Sequence of protein 1:
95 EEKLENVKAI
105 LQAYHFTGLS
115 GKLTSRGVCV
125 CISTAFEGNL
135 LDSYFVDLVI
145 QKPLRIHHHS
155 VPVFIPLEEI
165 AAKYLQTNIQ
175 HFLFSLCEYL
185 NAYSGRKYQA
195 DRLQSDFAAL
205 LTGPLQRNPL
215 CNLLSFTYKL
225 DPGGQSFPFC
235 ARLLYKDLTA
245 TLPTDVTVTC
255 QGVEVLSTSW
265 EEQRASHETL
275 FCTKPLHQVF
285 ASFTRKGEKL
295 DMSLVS

Interface contacts:
Residue Q157 in protein 2 contacts residue P160 in protein 1 (closest heavy-atom distance 3.6 Å).
Residue Q157 in protein 2 interacts with residue L161 in protein 1 (closest heavy-atom distance 3.1 Å).
Residue Y155 in protein 2 interacts with residue V157 in protein 1 (closest heavy-atom distance 4.3 Å).
Residue Q157 in protein 2 is in contact with residue N212 in protein 1 (closest heavy-atom distance 3.0 Å).
Residue D97 in protein 2 contacts residue L238 in protein 1 (closest heavy-atom distance 4.1 Å).
Residue P159 in protein 2 interacts with residue I164 in protein 1 (closest heavy-atom distance 3.5 Å).
Residue Q211 in protein 2 contacts residue H152 in protein 1 (closest heavy-atom distance 3.3 Å).
Residue K207 in protein 2 interacts with residue R149 in protein 1 (closest heavy-atom distance 2.9 Å).
Residue Q208 in protein 2 interacts with residue V155 in protein 1 (closest heavy-atom distance 3.7 Å).
Residue D97 in protein 2 is in contact with residue Y239 in protein 1 (closest heavy-atom distance 3.1 Å).
Residue F99 in protein 2 is in contact with residue L217 in protein 1 (closest heavy-atom distance 4.2 Å).
Residue L98 in protein 2 interacts with residue R236 in protein 1 (closest heavy-atom distance 4.0 Å).
Residue D97 in protein 2 contacts residue L217 in protein 1 (closest heavy-atom distance 3.4 Å).
Residue K90 in protein 2 is in contact with residue Y168 in protein 1 (closest heavy-atom distance 4.2 Å).
Residue Q157 in protein 2 contacts residue I164 in protein 1 (closest heavy-atom distance 3.2 Å).
Residue F99 in protein 2 interacts with residue N212 in protein 1 (closest heavy-atom distance 2.8 Å).
Residue Q157 in protein 2 is in contact with residue P213 in protein 1 (closest heavy-atom distance 3.2 Å).
Residue K207 in protein 2 is in contact with residue K167 in protein 1 (closest heavy-atom distance 3.4 Å).
Residue D97 in protein 2 contacts residue K240 in protein 1 (closest heavy-atom distance 3.0 Å).
Residue T158 in protein 2 is in contact with residue I164 in protein 1 (closest heavy-atom distance 4.3 Å).
Residue L98 in protein 2 contacts residue L217 in protein 1 (closest heavy-atom distance 3.5 Å).
Residue T158 in protein 2 interacts with residue V157 in protein 1 (closest heavy-atom distance 3.8 Å).
Residue Y209 in protein 2 is in contact with residue H152 in protein 1 (closest heavy-atom distance 3.0 Å).
Residue N129 in protein 2 interacts with residue I159 in protein 1 (closest heavy-atom distance 3.5 Å).
Residue D100 in protein 2 contacts residue Q210 in protein 1 (closest heavy-atom distance 2.9 Å).
Residue K207 in protein 2 contacts residue H153 in protein 1 (closest heavy-atom distance 2.8 Å).
Residue N129 in protein 2 is in contact with residue R211 in protein 1 (closest heavy-atom distance 3.3 Å).
Residue S156 in protein 2 contacts residue P213 in protein 1 (closest heavy-atom distance 3.4 Å).
Residue L98 in protein 2 interacts with residue L238 in protein 1 (closest heavy-atom distance 4.3 Å).
Residue D100 in protein 2 is in contact with residue S219 in protein 1 (closest heavy-atom distance 3.7 Å).
Residue K207 in protein 2 contacts residue H152 in protein 1 (closest heavy-atom distance 3.3 Å).
Residue F206 in protein 2 contacts residue H153 in protein 1 (closest heavy-atom distance 3.2 Å).
Residue D100 in protein 2 is in contact with residue N212 in protein 1 (closest heavy-atom distance 4.0 Å).
Residue K102 in protein 2 contacts residue Q210 in protein 1 (closest heavy-atom distance 3.4 Å).
Residue N129 in protein 2 contacts residue F158 in protein 1 (closest heavy-atom distance 3.1 Å).
Residue Q157 in protein 2 is in contact with residue N216 in protein 1 (closest heavy-atom distance 3.8 Å).
Residue Q211 in protein 2 is in contact with residue F139 in protein 1 (closest heavy-atom distance 4.0 Å).
Residue D97 in protein 2 contacts residue N216 in protein 1 (closest heavy-atom distance 3.4 Å).
Residue V96 in protein 2 contacts residue N216 in protein 1 (closest heavy-atom distance 3.5 Å).
Residue D100 in protein 2 interacts with residue R236 in protein 1 (closest heavy-atom distance 3.2 Å).
Residue Q208 in protein 2 interacts with residue V157 in protein 1 (closest heavy-atom distance 3.7 Å).
Residue D95 in protein 2 is in contact with residue L161 in protein 1 (closest heavy-atom distance 3.1 Å).
Residue N129 in protein 2 interacts with residue P213 in protein 1 (closest heavy-atom distance 4.1 Å).
Residue D95 in protein 2 is in contact with residue I164 in protein 1 (closest heavy-atom distance 4.3 Å).
Residue R330 in protein 2 contacts residue K167 in protein 1 (closest heavy-atom distance 3.5 Å).
Residue V205 in protein 2 is in contact with residue K167 in protein 1 (closest heavy-atom distance 3.8 Å).
Residue D100 in protein 2 contacts residue L217 in protein 1 (closest heavy-atom distance 3.1 Å).
Residue Q208 in protein 2 interacts with residue H153 in protein 1 (closest heavy-atom distance 3.3 Å).
Residue N328 in protein 2 contacts residue R149 in protein 1 (closest heavy-atom distance 3.5 Å).
Residue N328 in protein 2 interacts with residue H152 in protein 1 (closest heavy-atom distance 3.7 Å).
Residue T158 in protein 2 is in contact with residue P160 in protein 1 (closest heavy-atom distance 3.0 Å).
Residue M101 in protein 2 is in contact with residue Q210 in protein 1 (closest heavy-atom distance 2.9 Å).
Residue Q208 in protein 2 interacts with residue S154 in protein 1 (closest heavy-atom distance 3.7 Å).
Residue F206 in protein 2 contacts residue V157 in protein 1 (closest heavy-atom distance 3.6 Å).
Residue Y160 in protein 2 interacts with residue K167 in protein 1 (closest heavy-atom distance 4.0 Å).
Residue Q211 in protein 2 contacts residue S154 in protein 1 (closest heavy-atom distance 3.5 Å).
Residue Q211 in protein 2 interacts with residue H153 in protein 1 (closest heavy-atom distance 3.4 Å).
Residue N210 in protein 2 interacts with residue H152 in protein 1 (closest heavy-atom distance 3.2 Å).
Residue K102 in protein 2 contacts residue S219 in protein 1 (closest heavy-atom distance 4.1 Å).
Residue E128 in protein 2 is in contact with residue F158 in protein 1 (closest heavy-atom distance 3.5 Å).

Sequence of protein 2:
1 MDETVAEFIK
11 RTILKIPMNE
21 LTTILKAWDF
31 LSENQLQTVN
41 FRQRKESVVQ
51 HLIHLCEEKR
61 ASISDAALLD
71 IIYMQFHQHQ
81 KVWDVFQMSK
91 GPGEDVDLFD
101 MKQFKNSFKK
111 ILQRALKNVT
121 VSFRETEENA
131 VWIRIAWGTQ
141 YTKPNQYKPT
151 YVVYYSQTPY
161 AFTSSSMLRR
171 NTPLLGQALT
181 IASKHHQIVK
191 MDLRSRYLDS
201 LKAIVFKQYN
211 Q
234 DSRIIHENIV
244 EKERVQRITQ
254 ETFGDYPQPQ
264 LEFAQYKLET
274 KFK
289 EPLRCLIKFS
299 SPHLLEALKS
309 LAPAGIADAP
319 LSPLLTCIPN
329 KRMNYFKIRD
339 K

These two protein chains interact to form a complex.